Sequence of the second protein:
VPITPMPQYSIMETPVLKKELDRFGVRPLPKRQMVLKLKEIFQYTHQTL

Contacts between the two chains:
Residue L6 in the first protein is in contact with residue L57 in the second protein (closest heavy-atom distance 3.0 Å).
Residue L54 in the first protein contacts residue E48 in the second protein (closest heavy-atom distance 3.4 Å).
Residue P55 in the first protein is in contact with residue Y52 in the second protein (closest heavy-atom distance 3.4 Å).
Residue L54 in the first protein contacts residue I49 in the second protein (closest heavy-atom distance 3.5 Å).
Residue R8 in the first protein contacts residue Q55 in the second protein (closest heavy-atom distance 2.8 Å).
Residue L6 in the first protein contacts residue T12 in the second protein (closest heavy-atom distance 3.8 Å).
Residue L65 in the first protein contacts residue R35 in the second protein (closest heavy-atom distance 2.9 Å).
Residue R10 in the first protein contacts residue Q55 in the second protein (closest heavy-atom distance 3.9 Å).
Residue R10 in the first protein contacts residue H54 in the second protein (closest heavy-atom distance 3.3 Å).
Residue V4 in the first protein interacts with residue Q16 in the second protein (closest heavy-atom distance 3.4 Å).
Residue P53 in the first protein contacts residue I49 in the second protein (closest heavy-atom distance 3.7 Å).
Residue H67 in the first protein interacts with residue R35 in the second protein (closest heavy-atom distance 3.9 Å).
Residue R51 in the first protein interacts with residue F32 in the second protein (closest heavy-atom distance 3.4 Å).
Residue L6 in the first protein contacts residue I11 in the second protein (closest heavy-atom distance 3.9 Å).
Residue K9 in the first protein interacts with residue H54 in the second protein (closest heavy-atom distance 3.6 Å).
Residue R5 in the first protein contacts residue P13 in the second protein (closest heavy-atom distance 3.5 Å).
Residue S48 in the first protein contacts residue F32 in the second protein (closest heavy-atom distance 4.0 Å).
Residue R8 in the first protein contacts residue L57 in the second protein (closest heavy-atom distance 4.0 Å).
Residue P53 in the first protein contacts residue Y52 in the second protein (closest heavy-atom distance 3.5 Å).
Residue I64 in the first protein is in contact with residue R35 in the second protein (closest heavy-atom distance 2.8 Å).
Residue L65 in the first protein interacts with residue G33 in the second protein (closest heavy-atom distance 3.4 Å).
Residue G7 in the first protein is in contact with residue T12 in the second protein (closest heavy-atom distance 2.8 Å).
Residue I64 in the first protein interacts with residue K45 in the second protein (closest heavy-atom distance 3.7 Å).
Residue L54 in the first protein contacts residue Y52 in the second protein (closest heavy-atom distance 3.4 Å).
Residue Y52 in the first protein contacts residue F32 in the second protein (closest heavy-atom distance 3.2 Å).
Residue G7 in the first protein interacts with residue Q55 in the second protein (closest heavy-atom distance 3.2 Å).
Residue V4 in the first protein interacts with residue P13 in the second protein (closest heavy-atom distance 3.9 Å).
Residue R8 in the first protein interacts with residue V9 in the second protein (closest heavy-atom distance 2.6 Å).
Residue F68 in the first protein contacts residue R35 in the second protein (closest heavy-atom distance 2.9 Å).
Residue K9 in the first protein interacts with residue T53 in the second protein (closest heavy-atom distance 3.5 Å).
Residue L6 in the first protein interacts with residue P13 in the second protein (closest heavy-atom distance 3.8 Å).
Residue R51 in the first protein interacts with residue D30 in the second protein (closest heavy-atom distance 2.8 Å).
Residue K63 in the first protein interacts with residue R35 in the second protein (closest heavy-atom distance 3.0 Å).
Residue R10 in the first protein interacts with residue Y52 in the second protein (closest heavy-atom distance 2.8 Å).
Residue G7 in the first protein contacts residue P10 in the second protein (closest heavy-atom distance 4.0 Å).
Residue L6 in the first protein interacts with residue Q55 in the second protein (closest heavy-atom distance 4.1 Å).
Residue Q66 in the first protein is in contact with residue R35 in the second protein (closest heavy-atom distance 3.8 Å).
Residue R8 in the first protein interacts with residue I11 in the second protein (closest heavy-atom distance 3.2 Å).
Residue R10 in the first protein is in contact with residue Q51 in the second protein (closest heavy-atom distance 2.6 Å).
Residue R10 in the first protein is in contact with residue T53 in the second protein (closest heavy-atom distance 2.8 Å).
Residue P53 in the first protein is in contact with residue T53 in the second protein (closest heavy-atom distance 3.8 Å).
Residue Y52 in the first protein contacts residue V34 in the second protein (closest heavy-atom distance 3.6 Å).
Residue R51 in the first protein contacts residue R31 in the second protein (closest heavy-atom distance 3.3 Å).
Residue E61 in the first protein contacts residue K45 in the second protein (closest heavy-atom distance 4.1 Å).
Residue I64 in the first protein interacts with residue V34 in the second protein (closest heavy-atom distance 3.5 Å).
Residue L6 in the first protein contacts residue T56 in the second protein (closest heavy-atom distance 3.3 Å).
Residue Y52 in the first protein interacts with residue K45 in the second protein (closest heavy-atom distance 2.8 Å).
Residue L54 in the first protein interacts with residue K45 in the second protein (closest heavy-atom distance 3.8 Å).
Residue I64 in the first protein interacts with residue Q41 in the second protein (closest heavy-atom distance 4.0 Å).
Residue R8 in the first protein contacts residue H54 in the second protein (closest heavy-atom distance 3.3 Å).
Residue R5 in the first protein interacts with residue M14 in the second protein (closest heavy-atom distance 2.7 Å).
Residue R51 in the first protein contacts residue G33 in the second protein (closest heavy-atom distance 3.5 Å).
Residue L65 in the first protein contacts residue V34 in the second protein (closest heavy-atom distance 4.0 Å).
Residue I64 in the first protein interacts with residue L37 in the second protein (closest heavy-atom distance 4.1 Å).
Residue S48 in the first protein contacts residue G33 in the second protein (closest heavy-atom distance 3.8 Å).
Residue P53 in the first protein contacts residue F32 in the second protein (closest heavy-atom distance 4.0 Å).
Residue Q66 in the first protein is in contact with residue G33 in the second protein (closest heavy-atom distance 2.8 Å).
Residue Q66 in the first protein is in contact with residue D30 in the second protein (closest heavy-atom distance 2.8 Å).
Residue Q66 in the first protein interacts with residue V34 in the second protein (closest heavy-atom distance 3.1 Å).
Residue G7 in the first protein interacts with residue I11 in the second protein (closest heavy-atom distance 3.6 Å).

This data describes a binding interaction between two proteins.

Sequence of the first protein:
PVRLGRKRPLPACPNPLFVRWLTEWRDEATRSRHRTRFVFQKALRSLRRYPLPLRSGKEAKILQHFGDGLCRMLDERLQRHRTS